Sequence of chain A:
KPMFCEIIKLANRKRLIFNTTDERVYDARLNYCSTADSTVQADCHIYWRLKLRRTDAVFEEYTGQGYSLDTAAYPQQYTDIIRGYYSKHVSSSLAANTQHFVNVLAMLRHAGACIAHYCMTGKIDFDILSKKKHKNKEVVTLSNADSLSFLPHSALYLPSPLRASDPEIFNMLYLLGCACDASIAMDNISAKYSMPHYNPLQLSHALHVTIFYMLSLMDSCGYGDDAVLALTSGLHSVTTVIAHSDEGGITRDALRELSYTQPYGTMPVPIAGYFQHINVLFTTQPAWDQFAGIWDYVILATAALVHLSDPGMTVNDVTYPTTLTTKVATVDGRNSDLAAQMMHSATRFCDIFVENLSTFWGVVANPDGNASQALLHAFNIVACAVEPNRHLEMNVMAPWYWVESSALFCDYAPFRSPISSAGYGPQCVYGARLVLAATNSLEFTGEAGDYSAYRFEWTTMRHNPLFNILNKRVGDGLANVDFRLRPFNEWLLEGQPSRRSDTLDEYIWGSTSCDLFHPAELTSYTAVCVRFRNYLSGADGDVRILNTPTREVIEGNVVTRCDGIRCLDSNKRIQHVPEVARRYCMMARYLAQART

This data describes a binding interaction between two proteins.

Contacts between the two chains:
Residue D579 in chain A interacts with residue R503 in chain B (closest heavy-atom distance 3.8 Å).
Residue G580 in chain A is in contact with residue D501 in chain B (closest heavy-atom distance 4.6 Å).
Residue Y470 in chain A interacts with residue S576 in chain B (closest heavy-atom distance 4.7 Å).
Residue Y470 in chain A contacts residue G577 in chain B (closest heavy-atom distance 4.9 Å).
Residue A467 in chain A interacts with residue Y574 in chain B (closest heavy-atom distance 4.2 Å).
Residue R570 in chain A is in contact with residue D581 in chain B (closest heavy-atom distance 4.4 Å).
Residue V582 in chain A is in contact with residue Y470 in chain B (closest heavy-atom distance 3.4 Å).
Residue S576 in chain A interacts with residue S576 in chain B (closest heavy-atom distance 2.6 Å).
Residue D469 in chain A is in contact with residue S576 in chain B (closest heavy-atom distance 4.0 Å).
Residue V582 in chain A is in contact with residue D469 in chain B (closest heavy-atom distance 4.0 Å).
Residue G580 in chain A contacts residue R570 in chain B (closest heavy-atom distance 2.6 Å).
Residue R503 in chain A interacts with residue D579 in chain B (closest heavy-atom distance 3.7 Å).
Residue G468 in chain A interacts with residue A467 in chain B (closest heavy-atom distance 4.5 Å).
Residue V582 in chain A contacts residue G468 in chain B (closest heavy-atom distance 4.2 Å).
Residue D581 in chain A is in contact with residue Y470 in chain B (closest heavy-atom distance 4.5 Å).
Residue G580 in chain A interacts with residue Y470 in chain B (closest heavy-atom distance 3.0 Å).
Residue D501 in chain A is in contact with residue G580 in chain B (closest heavy-atom distance 4.6 Å).
Residue Y470 in chain A is in contact with residue D581 in chain B (closest heavy-atom distance 4.8 Å).
Residue D581 in chain A interacts with residue R570 in chain B (closest heavy-atom distance 4.1 Å).
Residue D469 in chain A contacts residue V582 in chain B (closest heavy-atom distance 4.4 Å).
Residue G577 in chain A contacts residue Y470 in chain B (closest heavy-atom distance 4.5 Å).
Residue A467 in chain A contacts residue V582 in chain B (closest heavy-atom distance 3.6 Å).
Residue D469 in chain A is in contact with residue D469 in chain B (closest heavy-atom distance 4.7 Å).
Residue G468 in chain A interacts with residue Y574 in chain B (closest heavy-atom distance 3.0 Å).
Residue S576 in chain A contacts residue D469 in chain B (closest heavy-atom distance 3.6 Å).
Residue V582 in chain A is in contact with residue A467 in chain B (closest heavy-atom distance 3.1 Å).
Residue Y470 in chain A is in contact with residue V582 in chain B (closest heavy-atom distance 3.5 Å).
Residue G468 in chain A contacts residue D469 in chain B (closest heavy-atom distance 3.1 Å).
Residue Y574 in chain A contacts residue E466 in chain B (closest heavy-atom distance 4.3 Å).
Residue R503 in chain A interacts with residue G580 in chain B (closest heavy-atom distance 4.8 Å).
Residue G468 in chain A interacts with residue G468 in chain B (closest heavy-atom distance 1.2 Å).
Residue Y574 in chain A is in contact with residue G468 in chain B (closest heavy-atom distance 3.2 Å).
Residue D469 in chain A contacts residue G468 in chain B (closest heavy-atom distance 3.0 Å).
Residue Y574 in chain A is in contact with residue A467 in chain B (closest heavy-atom distance 4.3 Å).
Residue G580 in chain A is in contact with residue R503 in chain B (closest heavy-atom distance 4.8 Å).
Residue R570 in chain A interacts with residue G580 in chain B (closest heavy-atom distance 2.8 Å).
Residue A467 in chain A is in contact with residue G468 in chain B (closest heavy-atom distance 4.8 Å).
Residue G468 in chain A is in contact with residue V582 in chain B (closest heavy-atom distance 4.6 Å).
Residue S576 in chain A contacts residue Y470 in chain B (closest heavy-atom distance 4.5 Å).
Residue Y470 in chain A contacts residue G580 in chain B (closest heavy-atom distance 3.3 Å).
Residue E466 in chain A contacts residue Y574 in chain B (closest heavy-atom distance 4.4 Å).
Residue G577 in chain A is in contact with residue R572 in chain B (closest heavy-atom distance 4.9 Å).

Sequence of chain B:
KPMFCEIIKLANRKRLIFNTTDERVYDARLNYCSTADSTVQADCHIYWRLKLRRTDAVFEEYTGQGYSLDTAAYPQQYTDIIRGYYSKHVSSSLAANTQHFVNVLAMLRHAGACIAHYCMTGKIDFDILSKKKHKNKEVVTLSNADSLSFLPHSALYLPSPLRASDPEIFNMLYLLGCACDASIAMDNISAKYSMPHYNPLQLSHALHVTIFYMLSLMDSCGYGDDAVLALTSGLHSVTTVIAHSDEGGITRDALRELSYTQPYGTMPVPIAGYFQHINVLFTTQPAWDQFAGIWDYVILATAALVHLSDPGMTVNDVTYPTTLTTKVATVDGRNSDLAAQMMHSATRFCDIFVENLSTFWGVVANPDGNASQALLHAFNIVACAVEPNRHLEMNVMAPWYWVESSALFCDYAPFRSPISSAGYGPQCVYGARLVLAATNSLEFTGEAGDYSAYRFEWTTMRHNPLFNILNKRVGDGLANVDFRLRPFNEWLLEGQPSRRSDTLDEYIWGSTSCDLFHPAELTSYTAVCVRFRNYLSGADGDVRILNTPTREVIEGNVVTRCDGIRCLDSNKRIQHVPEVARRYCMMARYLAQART